Residue-level contacts at the interface:
Residue S48 in the first protein is in contact with residue N9 in the second protein (closest heavy-atom distance 4.4 Å).
Residue Y47 in the first protein interacts with residue N10 in the second protein (closest heavy-atom distance 4.0 Å).
Residue K72 in the first protein is in contact with residue R15 in the second protein (closest heavy-atom distance 4.6 Å).
Residue Y47 in the first protein is in contact with residue N9 in the second protein (closest heavy-atom distance 4.3 Å).
Residue W71 in the first protein contacts residue I11 in the second protein (closest heavy-atom distance 4.7 Å).
Residue I74 in the first protein is in contact with residue I11 in the second protein (closest heavy-atom distance 3.9 Å).
Residue D51 in the first protein interacts with residue N9 in the second protein (closest heavy-atom distance 3.6 Å).
Residue D51 in the first protein is in contact with residue R12 in the second protein (closest heavy-atom distance 4.2 Å).
Residue W71 in the first protein contacts residue R15 in the second protein (closest heavy-atom distance 3.6 Å).
Residue R75 in the first protein contacts residue R12 in the second protein (closest heavy-atom distance 3.9 Å).
Residue A44 in the first protein is in contact with residue I7 in the second protein (closest heavy-atom distance 4.4 Å).
Residue A44 in the first protein interacts with residue K6 in the second protein (closest heavy-atom distance 4.1 Å).
Residue L54 in the first protein interacts with residue R12 in the second protein (closest heavy-atom distance 4.0 Å).
Residue R75 in the first protein contacts residue R15 in the second protein (closest heavy-atom distance 4.1 Å).
Residue D51 in the first protein is in contact with residue I11 in the second protein (closest heavy-atom distance 3.0 Å).
Residue I74 in the first protein is in contact with residue R15 in the second protein (closest heavy-atom distance 3.4 Å).
Residue D51 in the first protein contacts residue N10 in the second protein (closest heavy-atom distance 3.3 Å).

Sequence of the second protein:
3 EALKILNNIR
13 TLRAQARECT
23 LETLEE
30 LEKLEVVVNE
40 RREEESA

Sequence of the first protein:
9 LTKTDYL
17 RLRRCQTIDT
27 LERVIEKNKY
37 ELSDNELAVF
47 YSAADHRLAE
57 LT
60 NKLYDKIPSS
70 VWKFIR

This data describes a binding interaction between two proteins.